The following describes two proteins that form a bound complex.

Sequence of chain A:
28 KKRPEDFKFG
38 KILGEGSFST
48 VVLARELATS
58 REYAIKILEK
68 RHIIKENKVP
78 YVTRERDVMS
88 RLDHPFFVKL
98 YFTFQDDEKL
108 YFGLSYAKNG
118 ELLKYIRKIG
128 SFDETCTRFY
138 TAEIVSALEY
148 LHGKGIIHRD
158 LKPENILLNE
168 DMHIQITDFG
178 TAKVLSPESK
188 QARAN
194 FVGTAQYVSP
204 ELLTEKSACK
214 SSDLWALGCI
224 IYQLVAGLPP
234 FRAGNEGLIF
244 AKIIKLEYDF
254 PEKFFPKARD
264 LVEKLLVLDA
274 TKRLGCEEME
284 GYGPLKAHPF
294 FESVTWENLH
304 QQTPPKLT

Residue-level contacts at the interface:
Residue I71 in chain A interacts with residue M5 in chain B (closest heavy-atom distance 4.2 Å).
Residue S87 in chain A is in contact with residue Y11 in chain B (closest heavy-atom distance 3.4 Å).
Residue V76 in chain A interacts with residue M5 in chain B (closest heavy-atom distance 4.6 Å).
Residue K96 in chain A is in contact with residue A13 in chain B (closest heavy-atom distance 3.8 Å).
Residue F109 in chain A is in contact with residue F9 in chain B (closest heavy-atom distance 3.4 Å).
Residue I71 in chain A contacts residue F6 in chain B (closest heavy-atom distance 4.0 Å).
Residue I70 in chain A is in contact with residue F6 in chain B (closest heavy-atom distance 3.5 Å).
Residue T100 in chain A interacts with residue I12 in chain B (closest heavy-atom distance 5.0 Å).
Residue T100 in chain A interacts with residue F9 in chain B (closest heavy-atom distance 2.7 Å).
Residue R83 in chain A is in contact with residue Y11 in chain B (closest heavy-atom distance 3.7 Å).
Residue L97 in chain A interacts with residue Y11 in chain B (closest heavy-atom distance 3.7 Å).
Residue Y98 in chain A is in contact with residue I12 in chain B (closest heavy-atom distance 3.9 Å).
Residue L97 in chain A interacts with residue A13 in chain B (closest heavy-atom distance 3.9 Å).
Residue Q102 in chain A interacts with residue D10 in chain B (closest heavy-atom distance 2.9 Å).
Residue Y98 in chain A contacts residue A13 in chain B (closest heavy-atom distance 3.0 Å).
Residue T100 in chain A contacts residue Y11 in chain B (closest heavy-atom distance 2.9 Å).
Residue Q102 in chain A contacts residue F9 in chain B (closest heavy-atom distance 4.1 Å).
Residue F99 in chain A is in contact with residue Y11 in chain B (closest heavy-atom distance 3.2 Å).
Residue F99 in chain A is in contact with residue A13 in chain B (closest heavy-atom distance 4.8 Å).
Residue K28 in chain A contacts residue I12 in chain B (closest heavy-atom distance 4.2 Å).
Residue L107 in chain A is in contact with residue F9 in chain B (closest heavy-atom distance 3.7 Å).
Residue V76 in chain A is in contact with residue F6 in chain B (closest heavy-atom distance 4.1 Å).
Residue Q102 in chain A contacts residue M5 in chain B (closest heavy-atom distance 4.5 Å).
Residue K29 in chain A contacts residue I12 in chain B (closest heavy-atom distance 4.4 Å).
Residue Q102 in chain A contacts residue F6 in chain B (closest heavy-atom distance 2.9 Å).
Residue F99 in chain A contacts residue I12 in chain B (closest heavy-atom distance 4.0 Å).
Residue F101 in chain A interacts with residue F9 in chain B (closest heavy-atom distance 3.6 Å).
Residue K67 in chain A interacts with residue F6 in chain B (closest heavy-atom distance 3.7 Å).
Residue Y108 in chain A is in contact with residue F9 in chain B (closest heavy-atom distance 3.8 Å).
Residue T100 in chain A is in contact with residue D10 in chain B (closest heavy-atom distance 3.3 Å).
Residue Y98 in chain A contacts residue Y11 in chain B (closest heavy-atom distance 4.5 Å).
Residue V79 in chain A interacts with residue F9 in chain B (closest heavy-atom distance 3.8 Å).
Residue F101 in chain A contacts residue D10 in chain B (closest heavy-atom distance 3.8 Å).
Residue L107 in chain A is in contact with residue F6 in chain B (closest heavy-atom distance 3.7 Å).
Residue R83 in chain A contacts residue F9 in chain B (closest heavy-atom distance 3.0 Å).
Residue R83 in chain A contacts residue D10 in chain B (closest heavy-atom distance 3.4 Å).
Residue R83 in chain A interacts with residue D8 in chain B (closest heavy-atom distance 3.4 Å).

Sequence of chain B:
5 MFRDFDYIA